These two protein chains interact to form a complex.

Sequence of the first protein:
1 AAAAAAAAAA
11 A

Interface contacts:
Residue L335 in the second protein contacts residue A8 in the first protein (closest heavy-atom distance 3.9 Å).
Residue A338 in the second protein contacts residue A3 in the first protein (closest heavy-atom distance 4.2 Å).
Residue D381 in the second protein contacts residue A6 in the first protein (closest heavy-atom distance 4.2 Å).
Residue P342 in the second protein contacts residue A2 in the first protein (closest heavy-atom distance 4.7 Å).
Residue I285 in the second protein interacts with residue A4 in the first protein (closest heavy-atom distance 4.2 Å).
Residue Y337 in the second protein contacts residue A6 in the first protein (closest heavy-atom distance 4.0 Å).
Residue F248 in the second protein interacts with residue A1 in the first protein (closest heavy-atom distance 3.5 Å).
Residue L335 in the second protein contacts residue A9 in the first protein (closest heavy-atom distance 3.8 Å).
Residue I285 in the second protein interacts with residue A3 in the first protein (closest heavy-atom distance 4.3 Å).
Residue I285 in the second protein interacts with residue A2 in the first protein (closest heavy-atom distance 3.7 Å).
Residue H306 in the second protein interacts with residue A7 in the first protein (closest heavy-atom distance 4.2 Å).
Residue K333 in the second protein contacts residue A6 in the first protein (closest heavy-atom distance 5.0 Å).
Residue Y340 in the second protein contacts residue A3 in the first protein (closest heavy-atom distance 3.6 Å).
Residue Q307 in the second protein interacts with residue A6 in the first protein (closest heavy-atom distance 4.0 Å).
Residue D252 in the second protein is in contact with residue A1 in the first protein (closest heavy-atom distance 3.8 Å).
Residue P342 in the second protein interacts with residue A3 in the first protein (closest heavy-atom distance 4.5 Å).
Residue Q339 in the second protein contacts residue A4 in the first protein (closest heavy-atom distance 4.0 Å).
Residue Y337 in the second protein interacts with residue A4 in the first protein (closest heavy-atom distance 3.7 Å).
Residue F248 in the second protein contacts residue A2 in the first protein (closest heavy-atom distance 4.5 Å).
Residue I285 in the second protein is in contact with residue A1 in the first protein (closest heavy-atom distance 3.8 Å).
Residue T376 in the second protein interacts with residue A10 in the first protein (closest heavy-atom distance 3.4 Å).
Residue G334 in the second protein contacts residue A7 in the first protein (closest heavy-atom distance 3.4 Å).
Residue G336 in the second protein contacts residue A5 in the first protein (closest heavy-atom distance 4.9 Å).
Residue P246 in the second protein interacts with residue A1 in the first protein (closest heavy-atom distance 4.2 Å).
Residue Q339 in the second protein interacts with residue A3 in the first protein (closest heavy-atom distance 3.8 Å).
Residue G334 in the second protein contacts residue A8 in the first protein (closest heavy-atom distance 4.2 Å).
Residue V303 in the second protein is in contact with residue A7 in the first protein (closest heavy-atom distance 4.9 Å).
Residue G247 in the second protein interacts with residue A1 in the first protein (closest heavy-atom distance 4.7 Å).
Residue D380 in the second protein is in contact with residue A6 in the first protein (closest heavy-atom distance 5.0 Å).
Residue G377 in the second protein contacts residue A8 in the first protein (closest heavy-atom distance 4.8 Å).
Residue P246 in the second protein is in contact with residue A2 in the first protein (closest heavy-atom distance 4.4 Å).
Residue Q307 in the second protein interacts with residue A5 in the first protein (closest heavy-atom distance 4.0 Å).
Residue Y337 in the second protein interacts with residue A5 in the first protein (closest heavy-atom distance 3.9 Å).
Residue D380 in the second protein contacts residue A8 in the first protein (closest heavy-atom distance 3.4 Å).
Residue G336 in the second protein interacts with residue A6 in the first protein (closest heavy-atom distance 3.3 Å).
Residue K384 in the second protein interacts with residue A5 in the first protein (closest heavy-atom distance 4.1 Å).
Residue K333 in the second protein contacts residue A9 in the first protein (closest heavy-atom distance 4.3 Å).
Residue A338 in the second protein interacts with residue A4 in the first protein (closest heavy-atom distance 2.9 Å).
Residue A338 in the second protein interacts with residue A5 in the first protein (closest heavy-atom distance 3.6 Å).
Residue K333 in the second protein contacts residue A7 in the first protein (closest heavy-atom distance 4.7 Å).
Residue G336 in the second protein contacts residue A7 in the first protein (closest heavy-atom distance 3.3 Å).
Residue L335 in the second protein is in contact with residue A7 in the first protein (closest heavy-atom distance 2.5 Å).
Residue Y340 in the second protein interacts with residue A5 in the first protein (closest heavy-atom distance 3.8 Å).
Residue Q307 in the second protein contacts residue A7 in the first protein (closest heavy-atom distance 3.6 Å).
Residue Y337 in the second protein interacts with residue A7 in the first protein (closest heavy-atom distance 4.8 Å).
Residue G334 in the second protein is in contact with residue A6 in the first protein (closest heavy-atom distance 4.2 Å).
Residue Q379 in the second protein is in contact with residue A10 in the first protein (closest heavy-atom distance 5.0 Å).
Residue K333 in the second protein is in contact with residue A8 in the first protein (closest heavy-atom distance 3.6 Å).

Sequence of the second protein:
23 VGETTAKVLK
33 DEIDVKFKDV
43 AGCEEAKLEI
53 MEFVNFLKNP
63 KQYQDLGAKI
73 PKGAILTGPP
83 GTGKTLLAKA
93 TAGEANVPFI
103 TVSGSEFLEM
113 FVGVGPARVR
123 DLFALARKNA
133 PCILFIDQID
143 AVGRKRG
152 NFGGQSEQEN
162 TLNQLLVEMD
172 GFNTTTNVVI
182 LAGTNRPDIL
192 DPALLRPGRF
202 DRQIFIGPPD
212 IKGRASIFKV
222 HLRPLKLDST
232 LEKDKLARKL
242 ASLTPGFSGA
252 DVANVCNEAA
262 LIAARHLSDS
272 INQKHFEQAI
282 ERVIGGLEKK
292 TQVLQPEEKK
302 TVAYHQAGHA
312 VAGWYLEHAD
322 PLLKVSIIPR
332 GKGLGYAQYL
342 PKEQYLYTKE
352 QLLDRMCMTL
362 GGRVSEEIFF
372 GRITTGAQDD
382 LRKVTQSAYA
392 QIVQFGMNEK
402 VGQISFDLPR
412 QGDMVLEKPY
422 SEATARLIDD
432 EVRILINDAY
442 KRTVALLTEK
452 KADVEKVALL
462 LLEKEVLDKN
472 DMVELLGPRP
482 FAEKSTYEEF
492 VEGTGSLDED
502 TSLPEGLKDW